Residue-level contacts at the interface:
Residue D92 in chain A interacts with residue G40 in chain B (closest heavy-atom distance 3.6 Å).
Residue D92 in chain A is in contact with residue G39 in chain B (closest heavy-atom distance 3.4 Å).
Residue H91 in chain A contacts residue G39 in chain B (closest heavy-atom distance 2.8 Å).
Residue L95 in chain A contacts residue M38 in chain B (closest heavy-atom distance 3.9 Å).
Residue S93 in chain A contacts residue A42 in chain B (closest heavy-atom distance 4.3 Å).
Residue G94 in chain A is in contact with residue G40 in chain B (closest heavy-atom distance 4.9 Å).
Residue D34 in chain A is in contact with residue M38 in chain B (closest heavy-atom distance 4.3 Å).
Residue Y36 in chain A contacts residue M38 in chain B (closest heavy-atom distance 4.5 Å).
Residue H91 in chain A contacts residue R37 in chain B (closest heavy-atom distance 2.9 Å).
Residue H91 in chain A contacts residue G40 in chain B (closest heavy-atom distance 4.1 Å).
Residue L95 in chain A is in contact with residue G39 in chain B (closest heavy-atom distance 3.7 Å).
Residue G94 in chain A contacts residue G39 in chain B (closest heavy-atom distance 2.9 Å).
Residue H50 in chain A is in contact with residue R37 in chain B (closest heavy-atom distance 4.5 Å).
Residue D92 in chain A interacts with residue R37 in chain B (closest heavy-atom distance 4.3 Å).
Residue G94 in chain A is in contact with residue A42 in chain B (closest heavy-atom distance 3.8 Å).
Residue S93 in chain A interacts with residue G39 in chain B (closest heavy-atom distance 3.5 Å).
Residue L89 in chain A is in contact with residue M38 in chain B (closest heavy-atom distance 4.1 Å).
Residue H91 in chain A interacts with residue M38 in chain B (closest heavy-atom distance 3.8 Å).
Residue Y32 in chain A interacts with residue R37 in chain B (closest heavy-atom distance 3.4 Å).

Sequence of chain B:
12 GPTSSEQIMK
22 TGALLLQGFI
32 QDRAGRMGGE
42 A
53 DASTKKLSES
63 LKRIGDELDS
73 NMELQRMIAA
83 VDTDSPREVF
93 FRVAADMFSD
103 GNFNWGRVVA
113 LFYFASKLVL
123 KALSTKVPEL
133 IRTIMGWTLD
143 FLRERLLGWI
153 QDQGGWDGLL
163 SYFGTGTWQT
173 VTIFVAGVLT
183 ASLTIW

The following describes two proteins that form a bound complex.

Sequence of chain A:
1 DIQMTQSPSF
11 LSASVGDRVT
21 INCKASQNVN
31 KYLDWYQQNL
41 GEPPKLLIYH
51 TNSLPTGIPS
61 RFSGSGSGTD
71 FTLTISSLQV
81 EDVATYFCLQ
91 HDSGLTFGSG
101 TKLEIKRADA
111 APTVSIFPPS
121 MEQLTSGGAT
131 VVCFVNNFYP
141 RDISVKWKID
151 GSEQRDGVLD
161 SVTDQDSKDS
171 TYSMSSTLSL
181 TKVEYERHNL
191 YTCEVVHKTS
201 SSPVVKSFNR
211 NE